Sequence of the second protein:
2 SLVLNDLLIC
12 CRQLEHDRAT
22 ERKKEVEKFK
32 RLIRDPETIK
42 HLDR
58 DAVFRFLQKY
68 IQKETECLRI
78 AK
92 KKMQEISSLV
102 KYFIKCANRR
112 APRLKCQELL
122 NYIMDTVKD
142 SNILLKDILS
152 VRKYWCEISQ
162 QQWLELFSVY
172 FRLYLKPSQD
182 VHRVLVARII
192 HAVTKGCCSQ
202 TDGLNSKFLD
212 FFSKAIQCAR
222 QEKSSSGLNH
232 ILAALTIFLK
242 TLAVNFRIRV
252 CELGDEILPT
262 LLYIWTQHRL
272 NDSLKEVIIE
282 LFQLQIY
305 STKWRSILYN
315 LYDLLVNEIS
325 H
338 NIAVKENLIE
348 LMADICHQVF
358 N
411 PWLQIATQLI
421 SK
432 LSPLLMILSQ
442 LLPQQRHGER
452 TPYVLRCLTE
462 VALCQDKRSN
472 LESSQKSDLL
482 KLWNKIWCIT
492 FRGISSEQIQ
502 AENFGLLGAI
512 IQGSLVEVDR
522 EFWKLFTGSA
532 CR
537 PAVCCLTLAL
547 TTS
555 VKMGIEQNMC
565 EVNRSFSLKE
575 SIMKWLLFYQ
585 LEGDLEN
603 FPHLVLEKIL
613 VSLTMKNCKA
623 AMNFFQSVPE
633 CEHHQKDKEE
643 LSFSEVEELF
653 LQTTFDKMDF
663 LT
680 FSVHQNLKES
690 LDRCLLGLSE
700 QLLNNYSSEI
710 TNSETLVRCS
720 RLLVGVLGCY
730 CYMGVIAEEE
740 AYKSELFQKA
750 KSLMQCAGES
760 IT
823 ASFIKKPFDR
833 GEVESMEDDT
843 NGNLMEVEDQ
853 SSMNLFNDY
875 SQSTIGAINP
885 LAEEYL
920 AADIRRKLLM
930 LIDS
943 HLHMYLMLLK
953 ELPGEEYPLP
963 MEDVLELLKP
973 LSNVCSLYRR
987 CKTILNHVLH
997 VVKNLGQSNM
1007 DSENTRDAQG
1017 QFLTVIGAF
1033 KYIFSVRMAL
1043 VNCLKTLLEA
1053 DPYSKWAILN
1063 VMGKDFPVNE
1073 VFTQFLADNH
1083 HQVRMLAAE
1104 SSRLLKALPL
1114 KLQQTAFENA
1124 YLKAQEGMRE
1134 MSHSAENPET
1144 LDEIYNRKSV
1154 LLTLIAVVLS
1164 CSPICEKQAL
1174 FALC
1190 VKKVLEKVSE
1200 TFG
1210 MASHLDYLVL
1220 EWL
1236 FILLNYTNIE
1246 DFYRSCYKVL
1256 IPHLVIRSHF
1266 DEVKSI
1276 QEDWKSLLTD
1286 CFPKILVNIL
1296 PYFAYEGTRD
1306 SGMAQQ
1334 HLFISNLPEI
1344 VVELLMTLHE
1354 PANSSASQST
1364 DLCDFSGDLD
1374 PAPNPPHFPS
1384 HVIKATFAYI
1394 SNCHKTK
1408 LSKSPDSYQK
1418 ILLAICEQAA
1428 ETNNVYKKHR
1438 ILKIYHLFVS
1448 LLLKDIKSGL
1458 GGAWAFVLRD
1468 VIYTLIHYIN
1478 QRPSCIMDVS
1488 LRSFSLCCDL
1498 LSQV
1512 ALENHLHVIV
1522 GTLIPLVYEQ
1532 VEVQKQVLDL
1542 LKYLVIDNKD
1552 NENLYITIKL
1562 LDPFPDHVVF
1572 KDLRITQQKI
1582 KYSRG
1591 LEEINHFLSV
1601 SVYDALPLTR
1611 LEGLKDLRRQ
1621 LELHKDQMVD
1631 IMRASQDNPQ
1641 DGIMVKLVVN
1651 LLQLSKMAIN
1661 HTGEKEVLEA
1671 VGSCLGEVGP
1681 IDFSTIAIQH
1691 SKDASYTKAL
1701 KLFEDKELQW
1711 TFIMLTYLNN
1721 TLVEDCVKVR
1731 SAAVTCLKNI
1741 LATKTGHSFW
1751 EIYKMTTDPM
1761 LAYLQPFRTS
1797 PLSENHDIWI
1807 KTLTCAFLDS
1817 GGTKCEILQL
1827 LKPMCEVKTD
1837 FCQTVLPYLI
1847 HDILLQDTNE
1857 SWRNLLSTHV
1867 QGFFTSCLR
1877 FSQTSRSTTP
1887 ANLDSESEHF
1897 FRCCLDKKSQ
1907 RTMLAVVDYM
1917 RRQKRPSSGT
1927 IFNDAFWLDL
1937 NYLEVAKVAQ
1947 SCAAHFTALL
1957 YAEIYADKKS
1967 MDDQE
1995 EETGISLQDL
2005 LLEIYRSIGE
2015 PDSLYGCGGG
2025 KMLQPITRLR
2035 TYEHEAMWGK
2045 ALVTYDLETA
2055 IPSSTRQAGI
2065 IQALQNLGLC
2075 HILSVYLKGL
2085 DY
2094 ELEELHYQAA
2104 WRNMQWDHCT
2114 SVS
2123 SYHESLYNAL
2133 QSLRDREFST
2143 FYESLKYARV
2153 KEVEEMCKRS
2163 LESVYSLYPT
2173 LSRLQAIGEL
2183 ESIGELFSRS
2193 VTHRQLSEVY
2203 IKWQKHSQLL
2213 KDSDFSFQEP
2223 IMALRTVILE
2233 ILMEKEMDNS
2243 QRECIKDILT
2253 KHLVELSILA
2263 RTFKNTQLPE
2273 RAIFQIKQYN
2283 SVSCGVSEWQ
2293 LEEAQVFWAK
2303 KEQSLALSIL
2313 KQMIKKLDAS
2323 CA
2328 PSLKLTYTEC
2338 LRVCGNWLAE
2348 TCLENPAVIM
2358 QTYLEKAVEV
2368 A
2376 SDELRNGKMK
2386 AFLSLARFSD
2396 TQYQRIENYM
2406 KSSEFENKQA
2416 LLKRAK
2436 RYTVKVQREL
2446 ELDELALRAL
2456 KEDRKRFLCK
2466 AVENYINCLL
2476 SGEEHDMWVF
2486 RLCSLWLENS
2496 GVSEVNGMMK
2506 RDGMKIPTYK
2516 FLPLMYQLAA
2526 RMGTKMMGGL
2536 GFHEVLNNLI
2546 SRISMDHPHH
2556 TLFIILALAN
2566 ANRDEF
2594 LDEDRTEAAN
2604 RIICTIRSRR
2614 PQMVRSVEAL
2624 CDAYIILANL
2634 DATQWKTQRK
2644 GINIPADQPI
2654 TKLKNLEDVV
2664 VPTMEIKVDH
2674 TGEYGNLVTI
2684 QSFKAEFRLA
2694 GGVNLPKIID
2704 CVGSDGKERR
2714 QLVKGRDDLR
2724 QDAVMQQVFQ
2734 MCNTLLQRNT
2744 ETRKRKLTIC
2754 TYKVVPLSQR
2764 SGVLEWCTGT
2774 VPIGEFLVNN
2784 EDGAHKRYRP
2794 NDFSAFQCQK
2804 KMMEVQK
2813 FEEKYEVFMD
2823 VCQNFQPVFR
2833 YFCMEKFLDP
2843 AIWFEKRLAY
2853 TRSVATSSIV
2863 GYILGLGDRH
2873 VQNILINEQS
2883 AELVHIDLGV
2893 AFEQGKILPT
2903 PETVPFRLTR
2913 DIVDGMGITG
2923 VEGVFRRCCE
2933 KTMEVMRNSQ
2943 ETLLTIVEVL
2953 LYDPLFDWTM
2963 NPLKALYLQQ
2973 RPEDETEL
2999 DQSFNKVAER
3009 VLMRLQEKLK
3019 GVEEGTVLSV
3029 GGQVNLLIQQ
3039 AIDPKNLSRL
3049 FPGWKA

Contacts between the two chains:
Residue E2347 in the second protein is in contact with residue L3026 in the first protein (closest heavy-atom distance 3.7 Å).
Residue R2400 in the second protein interacts with residue E3022 in the first protein (closest heavy-atom distance 2.4 Å).
Residue V2079 in the second protein contacts residue G2083 in the first protein (closest heavy-atom distance 4.1 Å).
Residue E2979 in the second protein contacts residue Y2437 in the first protein (closest heavy-atom distance 4.0 Å).
Residue P2029 in the second protein contacts residue L2307 in the first protein (closest heavy-atom distance 3.8 Å).
Residue L2051 in the second protein interacts with residue F2276 in the first protein (closest heavy-atom distance 3.1 Å).
Residue L3034 in the second protein is in contact with residue C2349 in the first protein (closest heavy-atom distance 3.6 Å).
Residue N3033 in the second protein contacts residue T2348 in the first protein (closest heavy-atom distance 3.5 Å).
Residue E2411 in the second protein contacts residue R3008 in the first protein (closest heavy-atom distance 3.4 Å).
Residue L3026 in the second protein interacts with residue E2347 in the first protein (closest heavy-atom distance 3.7 Å).
Residue Q3037 in the second protein is in contact with residue L2350 in the first protein (closest heavy-atom distance 3.1 Å).
Residue Y2437 in the second protein is in contact with residue D2976 in the first protein (closest heavy-atom distance 2.7 Å).
Residue P2901 in the second protein contacts residue L2445 in the first protein (closest heavy-atom distance 3.7 Å).
Residue K3004 in the second protein interacts with residue Q2414 in the first protein (closest heavy-atom distance 4.0 Å).
Residue G3023 in the second protein interacts with residue K3018 in the first protein (closest heavy-atom distance 3.0 Å).
Residue T2348 in the second protein contacts residue G3030 in the first protein (closest heavy-atom distance 3.5 Å).
Residue E2444 in the second protein is in contact with residue E2979 in the first protein (closest heavy-atom distance 2.9 Å).
Residue C2349 in the second protein is in contact with residue Q3037 in the first protein (closest heavy-atom distance 2.6 Å).
Residue L2968 in the second protein interacts with residue V2441 in the first protein (closest heavy-atom distance 4.1 Å).
Residue E2351 in the second protein is in contact with residue Q3037 in the first protein (closest heavy-atom distance 3.5 Å).
Residue Q3037 in the second protein interacts with residue E2351 in the first protein (closest heavy-atom distance 3.6 Å).
Residue K2440 in the second protein is in contact with residue E2979 in the first protein (closest heavy-atom distance 4.0 Å).
Residue Q2269 in the second protein is in contact with residue V2047 in the first protein (closest heavy-atom distance 3.8 Å).
Residue K2440 in the second protein contacts residue E2975 in the first protein (closest heavy-atom distance 4.0 Å).
Residue G2083 in the second protein contacts residue G2083 in the first protein (closest heavy-atom distance 3.8 Å).
Residue S2407 in the second protein interacts with residue R3008 in the first protein (closest heavy-atom distance 2.6 Å).
Residue S2306 in the second protein interacts with residue G2023 in the first protein (closest heavy-atom distance 3.7 Å).
Residue E2975 in the second protein contacts residue Y2437 in the first protein (closest heavy-atom distance 3.4 Å).
Residue Q2305 in the second protein interacts with residue G3029 in the first protein (closest heavy-atom distance 2.9 Å).
Residue L2051 in the second protein contacts residue E2272 in the first protein (closest heavy-atom distance 3.5 Å).
Residue F2276 in the second protein is in contact with residue L2051 in the first protein (closest heavy-atom distance 3.5 Å).
Residue Q3037 in the second protein is in contact with residue C2349 in the first protein (closest heavy-atom distance 2.9 Å).
Residue Q2414 in the second protein contacts residue K3004 in the first protein (closest heavy-atom distance 3.6 Å).
Residue Y2437 in the second protein contacts residue E2975 in the first protein (closest heavy-atom distance 3.4 Å).
Residue D2050 in the second protein contacts residue C2074 in the first protein (closest heavy-atom distance 3.3 Å).
Residue N2352 in the second protein is in contact with residue Q3037 in the first protein (closest heavy-atom distance 3.9 Å).
Residue V2047 in the second protein is in contact with residue Q2269 in the first protein (closest heavy-atom distance 3.9 Å).
Residue G3030 in the second protein is in contact with residue T2348 in the first protein (closest heavy-atom distance 3.4 Å).
Residue V2441 in the second protein is in contact with residue L2968 in the first protein (closest heavy-atom distance 4.0 Å).
Residue N3033 in the second protein interacts with residue C2349 in the first protein (closest heavy-atom distance 3.2 Å).
Residue L2350 in the second protein interacts with residue Q3037 in the first protein (closest heavy-atom distance 3.0 Å).
Residue E2979 in the second protein interacts with residue E2444 in the first protein (closest heavy-atom distance 2.9 Å).
Residue E2444 in the second protein contacts residue E2975 in the first protein (closest heavy-atom distance 2.9 Å).
Residue A2415 in the second protein is in contact with residue M2962 in the first protein (closest heavy-atom distance 4.0 Å).
Residue E3022 in the second protein interacts with residue R2400 in the first protein (closest heavy-atom distance 2.4 Å).
Residue K3018 in the second protein is in contact with residue G3023 in the first protein (closest heavy-atom distance 3.1 Å).
Residue M2962 in the second protein is in contact with residue A2415 in the first protein (closest heavy-atom distance 3.9 Å).
Residue D2976 in the second protein interacts with residue Y2437 in the first protein (closest heavy-atom distance 2.8 Å).
Residue R3008 in the second protein contacts residue E2411 in the first protein (closest heavy-atom distance 3.4 Å).
Residue N2412 in the second protein contacts residue I2899 in the first protein (closest heavy-atom distance 3.1 Å).
Residue C2349 in the second protein is in contact with residue N3033 in the first protein (closest heavy-atom distance 3.1 Å).
Residue L2445 in the second protein contacts residue P2901 in the first protein (closest heavy-atom distance 3.6 Å).
Residue E2975 in the second protein contacts residue E2444 in the first protein (closest heavy-atom distance 2.9 Å).
Residue I2899 in the second protein is in contact with residue N2412 in the first protein (closest heavy-atom distance 3.1 Å).
Residue R3008 in the second protein interacts with residue S2407 in the first protein (closest heavy-atom distance 2.7 Å).
Residue C2349 in the second protein interacts with residue L3034 in the first protein (closest heavy-atom distance 3.6 Å).
Residue C2074 in the second protein is in contact with residue D2050 in the first protein (closest heavy-atom distance 3.4 Å).
Residue Y2437 in the second protein interacts with residue E2979 in the first protein (closest heavy-atom distance 4.0 Å).
Residue T2348 in the second protein interacts with residue N3033 in the first protein (closest heavy-atom distance 3.5 Å).
Residue G3029 in the second protein is in contact with residue Q2305 in the first protein (closest heavy-atom distance 2.7 Å).

This data describes a binding interaction between two proteins.

Sequence of the first protein:
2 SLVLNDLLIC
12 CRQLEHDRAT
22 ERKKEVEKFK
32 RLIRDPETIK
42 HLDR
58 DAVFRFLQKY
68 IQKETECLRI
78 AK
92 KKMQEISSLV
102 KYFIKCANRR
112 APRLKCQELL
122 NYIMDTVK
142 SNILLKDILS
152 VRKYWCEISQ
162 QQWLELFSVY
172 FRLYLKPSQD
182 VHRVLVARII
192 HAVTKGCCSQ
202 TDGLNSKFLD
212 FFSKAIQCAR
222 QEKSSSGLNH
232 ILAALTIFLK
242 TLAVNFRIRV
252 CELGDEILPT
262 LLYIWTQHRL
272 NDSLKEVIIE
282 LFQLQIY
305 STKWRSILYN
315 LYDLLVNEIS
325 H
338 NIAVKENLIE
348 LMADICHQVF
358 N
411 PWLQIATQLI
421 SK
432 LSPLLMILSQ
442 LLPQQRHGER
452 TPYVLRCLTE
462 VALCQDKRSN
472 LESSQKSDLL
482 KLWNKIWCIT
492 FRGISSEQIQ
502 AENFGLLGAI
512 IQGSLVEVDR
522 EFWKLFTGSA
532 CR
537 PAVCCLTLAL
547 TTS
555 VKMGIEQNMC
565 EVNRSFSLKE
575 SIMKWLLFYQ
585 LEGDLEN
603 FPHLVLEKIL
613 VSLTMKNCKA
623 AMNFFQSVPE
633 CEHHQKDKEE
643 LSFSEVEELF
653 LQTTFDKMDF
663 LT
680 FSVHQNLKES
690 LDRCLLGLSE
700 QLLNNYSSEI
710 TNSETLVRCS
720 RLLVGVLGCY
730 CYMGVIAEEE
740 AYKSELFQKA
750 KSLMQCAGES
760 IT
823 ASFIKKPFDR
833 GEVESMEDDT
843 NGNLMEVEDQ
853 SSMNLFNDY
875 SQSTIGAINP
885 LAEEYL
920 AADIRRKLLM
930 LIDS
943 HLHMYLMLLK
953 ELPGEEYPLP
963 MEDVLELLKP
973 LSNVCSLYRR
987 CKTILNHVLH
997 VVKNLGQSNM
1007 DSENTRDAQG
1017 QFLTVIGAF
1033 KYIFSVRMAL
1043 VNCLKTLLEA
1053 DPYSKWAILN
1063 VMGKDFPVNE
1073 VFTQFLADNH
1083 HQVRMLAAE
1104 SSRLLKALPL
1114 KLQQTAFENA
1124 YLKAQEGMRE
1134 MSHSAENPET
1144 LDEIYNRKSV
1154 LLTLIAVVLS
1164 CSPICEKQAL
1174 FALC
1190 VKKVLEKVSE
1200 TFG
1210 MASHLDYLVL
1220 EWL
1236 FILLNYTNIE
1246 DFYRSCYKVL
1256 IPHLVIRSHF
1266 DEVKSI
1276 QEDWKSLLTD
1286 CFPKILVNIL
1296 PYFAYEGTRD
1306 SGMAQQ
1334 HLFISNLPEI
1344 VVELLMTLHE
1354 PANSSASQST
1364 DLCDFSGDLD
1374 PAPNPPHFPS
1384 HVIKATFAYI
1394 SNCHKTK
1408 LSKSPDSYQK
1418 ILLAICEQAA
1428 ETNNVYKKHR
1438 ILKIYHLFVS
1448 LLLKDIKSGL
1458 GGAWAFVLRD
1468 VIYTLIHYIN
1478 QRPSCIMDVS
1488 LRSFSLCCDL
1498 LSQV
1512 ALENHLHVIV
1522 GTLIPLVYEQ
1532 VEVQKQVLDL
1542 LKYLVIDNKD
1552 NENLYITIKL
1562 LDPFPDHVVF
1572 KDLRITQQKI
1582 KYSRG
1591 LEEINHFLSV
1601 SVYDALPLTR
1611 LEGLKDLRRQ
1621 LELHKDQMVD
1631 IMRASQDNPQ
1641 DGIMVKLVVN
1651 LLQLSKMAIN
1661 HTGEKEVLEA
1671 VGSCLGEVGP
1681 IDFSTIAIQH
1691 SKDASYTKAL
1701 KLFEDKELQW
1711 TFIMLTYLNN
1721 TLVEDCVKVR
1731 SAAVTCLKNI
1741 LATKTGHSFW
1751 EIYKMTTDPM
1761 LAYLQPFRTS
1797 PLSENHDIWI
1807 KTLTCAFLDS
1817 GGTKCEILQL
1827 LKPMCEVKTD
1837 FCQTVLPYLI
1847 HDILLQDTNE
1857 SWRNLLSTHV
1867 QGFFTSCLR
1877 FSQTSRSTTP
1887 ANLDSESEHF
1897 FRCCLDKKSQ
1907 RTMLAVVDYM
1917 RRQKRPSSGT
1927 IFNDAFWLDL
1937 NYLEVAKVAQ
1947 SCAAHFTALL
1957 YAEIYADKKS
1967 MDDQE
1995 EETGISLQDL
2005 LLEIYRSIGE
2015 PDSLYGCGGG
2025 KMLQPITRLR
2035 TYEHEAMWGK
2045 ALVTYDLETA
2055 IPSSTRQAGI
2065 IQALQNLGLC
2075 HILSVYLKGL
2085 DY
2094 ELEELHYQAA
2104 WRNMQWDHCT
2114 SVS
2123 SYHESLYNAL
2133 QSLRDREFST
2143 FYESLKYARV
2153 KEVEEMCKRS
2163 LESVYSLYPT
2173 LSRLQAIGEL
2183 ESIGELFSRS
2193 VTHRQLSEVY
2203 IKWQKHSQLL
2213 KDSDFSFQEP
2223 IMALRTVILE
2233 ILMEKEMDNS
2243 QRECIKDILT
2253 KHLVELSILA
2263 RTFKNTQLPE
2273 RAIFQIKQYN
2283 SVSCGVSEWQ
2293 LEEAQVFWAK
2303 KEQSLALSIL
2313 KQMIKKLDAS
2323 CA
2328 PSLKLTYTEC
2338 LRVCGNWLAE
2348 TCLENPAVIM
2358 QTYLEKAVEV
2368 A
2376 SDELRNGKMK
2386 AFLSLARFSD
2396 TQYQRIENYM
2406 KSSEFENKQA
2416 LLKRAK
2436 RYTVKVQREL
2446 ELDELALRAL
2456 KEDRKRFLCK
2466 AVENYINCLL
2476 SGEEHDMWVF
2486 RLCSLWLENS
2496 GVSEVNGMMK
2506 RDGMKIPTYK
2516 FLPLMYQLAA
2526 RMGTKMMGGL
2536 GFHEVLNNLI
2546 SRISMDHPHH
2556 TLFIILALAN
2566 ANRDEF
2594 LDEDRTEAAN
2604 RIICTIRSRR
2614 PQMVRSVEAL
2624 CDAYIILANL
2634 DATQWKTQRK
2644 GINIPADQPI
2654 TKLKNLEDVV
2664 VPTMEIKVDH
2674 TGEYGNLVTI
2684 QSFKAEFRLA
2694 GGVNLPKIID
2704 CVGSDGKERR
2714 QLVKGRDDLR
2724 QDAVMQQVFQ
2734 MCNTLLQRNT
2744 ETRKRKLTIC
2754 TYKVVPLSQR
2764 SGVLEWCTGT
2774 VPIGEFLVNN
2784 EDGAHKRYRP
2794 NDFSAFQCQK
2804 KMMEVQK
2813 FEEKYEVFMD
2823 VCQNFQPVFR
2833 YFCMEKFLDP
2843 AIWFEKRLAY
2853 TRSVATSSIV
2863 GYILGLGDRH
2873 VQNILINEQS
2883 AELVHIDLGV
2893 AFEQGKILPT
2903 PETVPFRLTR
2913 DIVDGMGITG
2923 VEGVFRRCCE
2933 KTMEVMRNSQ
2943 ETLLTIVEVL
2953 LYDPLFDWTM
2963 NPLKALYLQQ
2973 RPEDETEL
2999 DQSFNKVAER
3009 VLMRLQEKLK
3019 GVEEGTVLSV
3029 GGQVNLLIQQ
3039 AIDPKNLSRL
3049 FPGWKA